Sequence of chain A:
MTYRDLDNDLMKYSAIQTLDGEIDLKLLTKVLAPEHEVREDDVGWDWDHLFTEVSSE

These two protein chains interact to form a complex.

Sequence of chain B:
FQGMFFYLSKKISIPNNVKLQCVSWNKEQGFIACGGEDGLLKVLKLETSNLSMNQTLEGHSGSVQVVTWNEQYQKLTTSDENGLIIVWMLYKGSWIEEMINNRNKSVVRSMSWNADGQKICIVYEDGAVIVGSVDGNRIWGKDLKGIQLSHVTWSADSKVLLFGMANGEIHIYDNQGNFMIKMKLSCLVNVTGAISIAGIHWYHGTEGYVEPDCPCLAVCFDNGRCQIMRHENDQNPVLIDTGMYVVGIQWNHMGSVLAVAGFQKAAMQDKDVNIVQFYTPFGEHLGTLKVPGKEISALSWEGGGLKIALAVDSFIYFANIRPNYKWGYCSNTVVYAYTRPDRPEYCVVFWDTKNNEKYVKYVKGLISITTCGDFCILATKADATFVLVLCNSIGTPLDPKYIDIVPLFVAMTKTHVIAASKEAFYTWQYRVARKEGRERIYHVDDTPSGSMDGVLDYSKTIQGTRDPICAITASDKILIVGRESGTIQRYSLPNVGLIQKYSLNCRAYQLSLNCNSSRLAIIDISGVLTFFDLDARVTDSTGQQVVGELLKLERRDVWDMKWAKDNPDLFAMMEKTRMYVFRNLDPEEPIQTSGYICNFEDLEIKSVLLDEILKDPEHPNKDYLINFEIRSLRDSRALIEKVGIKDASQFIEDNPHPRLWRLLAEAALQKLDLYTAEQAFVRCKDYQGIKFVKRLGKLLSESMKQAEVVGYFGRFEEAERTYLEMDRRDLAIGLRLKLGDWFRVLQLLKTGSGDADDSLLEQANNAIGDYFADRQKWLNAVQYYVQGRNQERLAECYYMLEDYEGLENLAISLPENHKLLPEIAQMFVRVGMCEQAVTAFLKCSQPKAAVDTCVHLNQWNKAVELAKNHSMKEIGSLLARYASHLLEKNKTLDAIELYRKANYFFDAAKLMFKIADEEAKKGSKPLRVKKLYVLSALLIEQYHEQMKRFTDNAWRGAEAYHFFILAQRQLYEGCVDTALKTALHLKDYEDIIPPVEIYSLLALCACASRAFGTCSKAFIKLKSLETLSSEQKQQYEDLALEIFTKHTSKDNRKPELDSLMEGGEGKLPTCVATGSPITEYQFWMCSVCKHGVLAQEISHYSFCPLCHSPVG

Contacts between the two chains:
Residue K972 in chain B is in contact with residue L180 in chain A (closest heavy-atom distance 3.9 Å).
Residue Y1044 in chain B is in contact with residue P164 in chain A (closest heavy-atom distance 3.8 Å).
Residue L934 in chain B is in contact with residue F181 in chain A (closest heavy-atom distance 3.5 Å).
Residue S1174 in chain B interacts with residue D172 in chain A (closest heavy-atom distance 2.7 Å).
Residue E1069 in chain B is in contact with residue V161 in chain A (closest heavy-atom distance 3.8 Å).
Residue I1037 in chain B is in contact with residue V168 in chain A (closest heavy-atom distance 3.2 Å).
Residue L1076 in chain B contacts residue L158 in chain A (closest heavy-atom distance 3.9 Å).
Residue I1115 in chain B is in contact with residue I153 in chain A (closest heavy-atom distance 3.9 Å).
Residue K972 in chain B interacts with residue E183 in chain A (closest heavy-atom distance 2.8 Å).
Residue Y1044 in chain B contacts residue V168 in chain A (closest heavy-atom distance 3.9 Å).
Residue F1175 in chain B interacts with residue D172 in chain A (closest heavy-atom distance 3.0 Å).
Residue R969 in chain B contacts residue E187 in chain A (closest heavy-atom distance 2.7 Å).
Residue H1180 in chain B contacts residue G174 in chain A (closest heavy-atom distance 3.2 Å).
Residue L976 in chain B contacts residue L180 in chain A (closest heavy-atom distance 3.7 Å).
Residue L976 in chain B contacts residue F181 in chain A (closest heavy-atom distance 3.6 Å).
Residue H1180 in chain B interacts with residue W175 in chain A (closest heavy-atom distance 3.0 Å).
Residue H1172 in chain B is in contact with residue D172 in chain A (closest heavy-atom distance 3.7 Å).
Residue L980 in chain B interacts with residue W177 in chain A (closest heavy-atom distance 3.5 Å).
Residue R969 in chain B interacts with residue V184 in chain A (closest heavy-atom distance 2.9 Å).
Residue L979 in chain B contacts residue W177 in chain A (closest heavy-atom distance 3.6 Å).
Residue K966 in chain B interacts with residue E167 in chain A (closest heavy-atom distance 2.8 Å).
Residue F1175 in chain B interacts with residue G174 in chain A (closest heavy-atom distance 3.2 Å).
Residue Q1107 in chain B contacts residue L157 in chain A (closest heavy-atom distance 3.9 Å).
Residue H1034 in chain B interacts with residue E170 in chain A (closest heavy-atom distance 3.9 Å).
Residue R1041 in chain B is in contact with residue V168 in chain A (closest heavy-atom distance 3.2 Å).
Residue Q1040 in chain B is in contact with residue V168 in chain A (closest heavy-atom distance 3.6 Å).
Residue K972 in chain B is in contact with residue W175 in chain A (closest heavy-atom distance 3.4 Å).
Residue L1043 in chain B interacts with residue L162 in chain A (closest heavy-atom distance 3.9 Å).
Residue F1084 in chain B is in contact with residue L149 in chain A (closest heavy-atom distance 3.9 Å).
Residue H1119 in chain B is in contact with residue E152 in chain A (closest heavy-atom distance 3.4 Å).
Residue Y1044 in chain B contacts residue A163 in chain A (closest heavy-atom distance 2.7 Å).
Residue L976 in chain B interacts with residue W177 in chain A (closest heavy-atom distance 3.0 Å).
Residue L1073 in chain B interacts with residue L162 in chain A (closest heavy-atom distance 3.8 Å).
Residue K971 in chain B is in contact with residue E170 in chain A (closest heavy-atom distance 2.7 Å).
Residue I1037 in chain B interacts with residue E170 in chain A (closest heavy-atom distance 3.6 Å).
Residue K1118 in chain B contacts residue I153 in chain A (closest heavy-atom distance 3.8 Å).
Residue L1111 in chain B interacts with residue D154 in chain A (closest heavy-atom distance 3.3 Å).
Residue L1111 in chain B contacts residue L158 in chain A (closest heavy-atom distance 3.6 Å).
Residue R1082 in chain B is in contact with residue D150 in chain A (closest heavy-atom distance 2.8 Å).
Residue S1072 in chain B interacts with residue V161 in chain A (closest heavy-atom distance 3.7 Å).
Residue Y1044 in chain B contacts residue L162 in chain A (closest heavy-atom distance 3.8 Å).
Residue Q1040 in chain B contacts residue A163 in chain A (closest heavy-atom distance 3.0 Å).
Residue K1118 in chain B contacts residue E152 in chain A (closest heavy-atom distance 2.8 Å).
Residue H1180 in chain B interacts with residue V173 in chain A (closest heavy-atom distance 2.8 Å).
Residue Y1044 in chain B interacts with residue E165 in chain A (closest heavy-atom distance 3.7 Å).
Residue Q1040 in chain B interacts with residue L162 in chain A (closest heavy-atom distance 3.6 Å).
Residue R941 in chain B interacts with residue W177 in chain A (closest heavy-atom distance 3.3 Å).
Residue R1041 in chain B is in contact with residue R169 in chain A (closest heavy-atom distance 3.9 Å).
Residue L934 in chain B is in contact with residue S185 in chain A (closest heavy-atom distance 3.8 Å).
Residue F1175 in chain B interacts with residue V173 in chain A (closest heavy-atom distance 3.5 Å).
Residue L973 in chain B is in contact with residue V184 in chain A (closest heavy-atom distance 3.6 Å).
Residue R941 in chain B is in contact with residue D178 in chain A (closest heavy-atom distance 2.8 Å).
Residue P967 in chain B is in contact with residue A163 in chain A (closest heavy-atom distance 3.8 Å).
Residue Y1173 in chain B is in contact with residue D172 in chain A (closest heavy-atom distance 3.4 Å).
Residue C1079 in chain B is in contact with residue L155 in chain A (closest heavy-atom distance 3.8 Å).
Residue H1119 in chain B contacts residue I153 in chain A (closest heavy-atom distance 3.3 Å).
Residue H1180 in chain B interacts with residue D171 in chain A (closest heavy-atom distance 3.6 Å).
Residue K972 in chain B contacts residue V184 in chain A (closest heavy-atom distance 3.8 Å).
Residue R1041 in chain B is in contact with residue E170 in chain A (closest heavy-atom distance 2.7 Å).
Residue C1079 in chain B interacts with residue L149 in chain A (closest heavy-atom distance 3.4 Å).